Sequence of protein 2:
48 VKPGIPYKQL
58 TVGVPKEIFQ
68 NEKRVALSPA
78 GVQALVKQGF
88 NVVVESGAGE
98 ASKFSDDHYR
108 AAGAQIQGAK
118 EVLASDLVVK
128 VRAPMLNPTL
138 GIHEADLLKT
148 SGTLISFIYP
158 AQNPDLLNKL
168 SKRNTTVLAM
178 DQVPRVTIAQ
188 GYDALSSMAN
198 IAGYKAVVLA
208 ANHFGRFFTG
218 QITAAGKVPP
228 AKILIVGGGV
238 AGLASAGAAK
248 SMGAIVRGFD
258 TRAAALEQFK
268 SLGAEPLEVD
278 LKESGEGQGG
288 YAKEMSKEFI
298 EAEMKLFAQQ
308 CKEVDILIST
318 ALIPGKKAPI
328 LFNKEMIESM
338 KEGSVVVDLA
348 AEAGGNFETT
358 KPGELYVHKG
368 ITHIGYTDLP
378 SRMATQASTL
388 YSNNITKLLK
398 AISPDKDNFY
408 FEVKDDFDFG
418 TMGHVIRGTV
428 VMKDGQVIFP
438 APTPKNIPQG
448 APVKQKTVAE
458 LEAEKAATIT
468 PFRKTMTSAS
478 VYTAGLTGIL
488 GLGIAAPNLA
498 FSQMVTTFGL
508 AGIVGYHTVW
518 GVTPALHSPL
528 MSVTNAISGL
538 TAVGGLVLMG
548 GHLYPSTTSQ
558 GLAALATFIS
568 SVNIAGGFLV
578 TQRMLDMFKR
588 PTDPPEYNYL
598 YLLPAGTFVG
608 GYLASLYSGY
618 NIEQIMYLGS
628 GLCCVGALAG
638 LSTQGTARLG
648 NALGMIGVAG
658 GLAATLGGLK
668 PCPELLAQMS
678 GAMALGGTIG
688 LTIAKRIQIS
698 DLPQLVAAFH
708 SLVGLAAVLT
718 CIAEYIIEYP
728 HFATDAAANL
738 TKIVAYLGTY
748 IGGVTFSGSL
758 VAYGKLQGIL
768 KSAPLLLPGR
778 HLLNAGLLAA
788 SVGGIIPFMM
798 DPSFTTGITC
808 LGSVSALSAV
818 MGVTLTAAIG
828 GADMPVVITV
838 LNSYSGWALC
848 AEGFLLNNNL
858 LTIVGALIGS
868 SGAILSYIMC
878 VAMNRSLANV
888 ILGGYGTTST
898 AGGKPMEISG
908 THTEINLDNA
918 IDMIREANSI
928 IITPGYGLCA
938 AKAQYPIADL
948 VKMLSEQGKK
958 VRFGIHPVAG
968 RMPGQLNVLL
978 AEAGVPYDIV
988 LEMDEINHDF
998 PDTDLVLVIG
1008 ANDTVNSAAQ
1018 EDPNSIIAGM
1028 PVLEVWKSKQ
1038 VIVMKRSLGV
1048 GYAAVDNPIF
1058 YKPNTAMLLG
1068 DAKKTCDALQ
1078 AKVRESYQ

Contacts between the two chains:
Residue Y594 in protein 1 contacts residue T472 in protein 2 (closest heavy-atom distance 3.3 Å).
Residue Q500 in protein 1 is in contact with residue N856 in protein 2 (closest heavy-atom distance 3.3 Å).
Residue M380 in protein 1 interacts with residue R213 in protein 2 (closest heavy-atom distance 3.7 Å).
Residue N209 in protein 1 interacts with residue N209 in protein 2 (closest heavy-atom distance 3.4 Å).
Residue S102 in protein 1 interacts with residue E339 in protein 2 (closest heavy-atom distance 2.6 Å).
Residue Q187 in protein 1 contacts residue A221 in protein 2 (closest heavy-atom distance 3.3 Å).
Residue S499 in protein 1 is in contact with residue I622 in protein 2 (closest heavy-atom distance 3.5 Å).
Residue A222 in protein 1 is in contact with residue N390 in protein 2 (closest heavy-atom distance 3.5 Å).
Residue I622 in protein 1 contacts residue S499 in protein 2 (closest heavy-atom distance 3.6 Å).
Residue S475 in protein 1 is in contact with residue Y598 in protein 2 (closest heavy-atom distance 3.1 Å).
Residue T604 in protein 1 contacts residue T480 in protein 2 (closest heavy-atom distance 3.2 Å).
Residue K202 in protein 1 contacts residue N209 in protein 2 (closest heavy-atom distance 2.8 Å).
Residue G188 in protein 1 is in contact with residue A221 in protein 2 (closest heavy-atom distance 3.3 Å).
Residue I491 in protein 1 contacts residue Y617 in protein 2 (closest heavy-atom distance 3.6 Å).
Residue L507 in protein 1 interacts with residue T504 in protein 2 (closest heavy-atom distance 3.3 Å).
Residue N390 in protein 1 contacts residue A222 in protein 2 (closest heavy-atom distance 3.4 Å).
Residue F214 in protein 1 interacts with residue Q383 in protein 2 (closest heavy-atom distance 3.6 Å).
Residue M249 in protein 1 is in contact with residue Y201 in protein 2 (closest heavy-atom distance 3.6 Å).
Residue E339 in protein 1 interacts with residue K100 in protein 2 (closest heavy-atom distance 3.6 Å).
Residue P601 in protein 1 is in contact with residue A476 in protein 2 (closest heavy-atom distance 3.6 Å).
Residue T480 in protein 1 is in contact with residue T604 in protein 2 (closest heavy-atom distance 3.2 Å).
Residue L487 in protein 1 interacts with residue T604 in protein 2 (closest heavy-atom distance 3.6 Å).
Residue T472 in protein 1 contacts residue Y594 in protein 2 (closest heavy-atom distance 3.3 Å).
Residue A222 in protein 1 is in contact with residue N391 in protein 2 (closest heavy-atom distance 3.6 Å).
Residue A221 in protein 1 is in contact with residue G188 in protein 2 (closest heavy-atom distance 3.5 Å).
Residue Y201 in protein 1 interacts with residue F215 in protein 2 (closest heavy-atom distance 3.7 Å).
Residue F215 in protein 1 contacts residue Y201 in protein 2 (closest heavy-atom distance 3.6 Å).
Residue G490 in protein 1 interacts with residue I619 in protein 2 (closest heavy-atom distance 3.3 Å).
Residue Y201 in protein 1 is in contact with residue F214 in protein 2 (closest heavy-atom distance 3.5 Å).
Residue Q383 in protein 1 contacts residue V225 in protein 2 (closest heavy-atom distance 3.5 Å).
Residue H514 in protein 1 interacts with residue H514 in protein 2 (closest heavy-atom distance 3.6 Å).
Residue T382 in protein 1 interacts with residue G212 in protein 2 (closest heavy-atom distance 3.5 Å).
Residue I486 in protein 1 is in contact with residue I622 in protein 2 (closest heavy-atom distance 3.3 Å).
Residue I622 in protein 1 interacts with residue I486 in protein 2 (closest heavy-atom distance 3.3 Å).
Residue I622 in protein 1 contacts residue G490 in protein 2 (closest heavy-atom distance 3.7 Å).
Residue V225 in protein 1 interacts with residue Q383 in protein 2 (closest heavy-atom distance 3.3 Å).
Residue Q218 in protein 1 is in contact with residue N197 in protein 2 (closest heavy-atom distance 3.5 Å).
Residue Y598 in protein 1 interacts with residue S475 in protein 2 (closest heavy-atom distance 3.4 Å).
Residue G340 in protein 1 contacts residue K100 in protein 2 (closest heavy-atom distance 3.6 Å).
Residue A222 in protein 1 interacts with residue K394 in protein 2 (closest heavy-atom distance 2.6 Å).
Residue F214 in protein 1 is in contact with residue M380 in protein 2 (closest heavy-atom distance 3.6 Å).
Residue Q621 in protein 1 contacts residue Q500 in protein 2 (closest heavy-atom distance 3.5 Å).
Residue F214 in protein 1 is in contact with residue Y201 in protein 2 (closest heavy-atom distance 3.5 Å).
Residue S248 in protein 1 interacts with residue S248 in protein 2 (closest heavy-atom distance 3.0 Å).
Residue R213 in protein 1 is in contact with residue M380 in protein 2 (closest heavy-atom distance 3.6 Å).
Residue T604 in protein 1 contacts residue L487 in protein 2 (closest heavy-atom distance 3.6 Å).
Residue N209 in protein 1 contacts residue K202 in protein 2 (closest heavy-atom distance 2.5 Å).
Residue Q500 in protein 1 interacts with residue Q621 in protein 2 (closest heavy-atom distance 3.3 Å).
Residue L646 in protein 1 contacts residue Y479 in protein 2 (closest heavy-atom distance 3.6 Å).
Residue G212 in protein 1 contacts residue M380 in protein 2 (closest heavy-atom distance 3.4 Å).
Residue K394 in protein 1 contacts residue A222 in protein 2 (closest heavy-atom distance 3.4 Å).
Residue N209 in protein 1 contacts residue L206 in protein 2 (closest heavy-atom distance 3.4 Å).
Residue Q383 in protein 1 is in contact with residue G212 in protein 2 (closest heavy-atom distance 3.4 Å).
Residue L206 in protein 1 interacts with residue N209 in protein 2 (closest heavy-atom distance 3.4 Å).
Residue I619 in protein 1 interacts with residue G490 in protein 2 (closest heavy-atom distance 3.4 Å).
Residue Q1037 in protein 1 is in contact with residue K224 in protein 2 (closest heavy-atom distance 3.1 Å).
Residue R213 in protein 1 interacts with residue Q383 in protein 2 (closest heavy-atom distance 3.4 Å).
Residue P1060 in protein 1 is in contact with residue I219 in protein 2 (closest heavy-atom distance 3.6 Å).
Residue A222 in protein 1 contacts residue G188 in protein 2 (closest heavy-atom distance 3.6 Å).
Residue T504 in protein 1 interacts with residue L507 in protein 2 (closest heavy-atom distance 3.3 Å).

These two protein chains interact to form a complex.

Sequence of protein 1:
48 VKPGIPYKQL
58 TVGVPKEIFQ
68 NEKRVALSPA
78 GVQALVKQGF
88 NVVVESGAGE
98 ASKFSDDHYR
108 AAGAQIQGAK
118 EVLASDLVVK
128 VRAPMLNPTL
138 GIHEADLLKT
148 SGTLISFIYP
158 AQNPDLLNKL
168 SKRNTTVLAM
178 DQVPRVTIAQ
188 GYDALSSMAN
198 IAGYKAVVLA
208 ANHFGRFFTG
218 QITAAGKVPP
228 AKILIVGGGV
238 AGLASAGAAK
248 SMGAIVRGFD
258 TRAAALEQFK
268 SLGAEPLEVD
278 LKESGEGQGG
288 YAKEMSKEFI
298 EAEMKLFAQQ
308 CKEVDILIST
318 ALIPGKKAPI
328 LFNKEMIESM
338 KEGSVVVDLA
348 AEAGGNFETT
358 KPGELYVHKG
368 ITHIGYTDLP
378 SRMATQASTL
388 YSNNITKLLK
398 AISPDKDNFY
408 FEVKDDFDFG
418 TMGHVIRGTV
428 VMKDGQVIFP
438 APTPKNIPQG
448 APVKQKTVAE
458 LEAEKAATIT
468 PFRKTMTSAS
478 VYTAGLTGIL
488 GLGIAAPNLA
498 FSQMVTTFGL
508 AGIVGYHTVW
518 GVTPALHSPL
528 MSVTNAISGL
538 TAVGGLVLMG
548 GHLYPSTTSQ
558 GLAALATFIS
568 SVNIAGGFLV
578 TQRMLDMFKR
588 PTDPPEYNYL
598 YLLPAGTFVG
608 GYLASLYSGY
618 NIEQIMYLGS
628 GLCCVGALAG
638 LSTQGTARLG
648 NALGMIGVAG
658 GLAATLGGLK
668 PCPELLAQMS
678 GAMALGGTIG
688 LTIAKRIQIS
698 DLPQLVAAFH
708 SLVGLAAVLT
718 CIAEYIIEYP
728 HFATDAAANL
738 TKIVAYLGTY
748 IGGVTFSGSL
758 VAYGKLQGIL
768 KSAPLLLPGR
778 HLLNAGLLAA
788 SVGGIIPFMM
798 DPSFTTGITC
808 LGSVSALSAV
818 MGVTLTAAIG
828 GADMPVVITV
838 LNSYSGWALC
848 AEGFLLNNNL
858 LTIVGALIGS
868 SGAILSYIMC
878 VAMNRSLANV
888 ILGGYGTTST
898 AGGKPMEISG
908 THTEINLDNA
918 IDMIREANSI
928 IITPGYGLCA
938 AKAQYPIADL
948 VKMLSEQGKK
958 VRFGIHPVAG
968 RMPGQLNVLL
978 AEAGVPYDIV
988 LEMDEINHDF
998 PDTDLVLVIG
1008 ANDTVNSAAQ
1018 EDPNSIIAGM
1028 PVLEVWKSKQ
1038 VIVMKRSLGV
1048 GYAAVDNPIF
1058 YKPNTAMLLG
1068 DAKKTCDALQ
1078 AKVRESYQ